Sequence of the first protein:
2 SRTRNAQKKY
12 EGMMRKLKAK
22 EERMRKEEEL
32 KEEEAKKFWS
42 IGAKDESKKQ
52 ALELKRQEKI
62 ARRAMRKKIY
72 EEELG

Sequence of the second protein:
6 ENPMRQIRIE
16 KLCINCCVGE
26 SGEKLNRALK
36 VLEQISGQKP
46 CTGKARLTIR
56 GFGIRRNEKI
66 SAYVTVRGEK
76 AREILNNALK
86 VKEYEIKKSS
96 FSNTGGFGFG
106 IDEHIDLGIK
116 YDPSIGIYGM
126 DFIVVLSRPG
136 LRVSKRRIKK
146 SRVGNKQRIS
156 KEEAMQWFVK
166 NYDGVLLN

Contacts between the two chains:
Residue I59 in the second protein is in contact with residue W40 in the first protein (closest heavy-atom distance 3.3 Å).
Residue R60 in the second protein contacts residue I42 in the first protein (closest heavy-atom distance 3.5 Å).
Residue R55 in the second protein is in contact with residue K37 in the first protein (closest heavy-atom distance 4.2 Å).
Residue T53 in the second protein contacts residue I42 in the first protein (closest heavy-atom distance 5.0 Å).
Residue R55 in the second protein contacts residue E33 in the first protein (closest heavy-atom distance 4.7 Å).
Residue G58 in the second protein is in contact with residue W40 in the first protein (closest heavy-atom distance 3.6 Å).
Residue R60 in the second protein contacts residue W40 in the first protein (closest heavy-atom distance 3.3 Å).
Residue L52 in the second protein interacts with residue A44 in the first protein (closest heavy-atom distance 4.5 Å).
Residue R60 in the second protein is in contact with residue F39 in the first protein (closest heavy-atom distance 3.3 Å).
Residue T53 in the second protein is in contact with residue G43 in the first protein (closest heavy-atom distance 3.0 Å).
Residue R61 in the second protein interacts with residue G43 in the first protein (closest heavy-atom distance 3.6 Å).
Residue R55 in the second protein contacts residue A36 in the first protein (closest heavy-atom distance 3.8 Å).
Residue L52 in the second protein contacts residue G43 in the first protein (closest heavy-atom distance 3.6 Å).
Residue T53 in the second protein contacts residue A44 in the first protein (closest heavy-atom distance 3.5 Å).
Residue R51 in the second protein contacts residue G43 in the first protein (closest heavy-atom distance 4.7 Å).
Residue T53 in the second protein is in contact with residue W40 in the first protein (closest heavy-atom distance 3.4 Å).
Residue L52 in the second protein interacts with residue K45 in the first protein (closest heavy-atom distance 3.7 Å).
Residue R55 in the second protein is in contact with residue W40 in the first protein (closest heavy-atom distance 3.2 Å).
Residue I54 in the second protein contacts residue W40 in the first protein (closest heavy-atom distance 3.7 Å).

These two protein chains interact to form a complex.